This data describes a binding interaction between two proteins.

Sequence of the first protein:
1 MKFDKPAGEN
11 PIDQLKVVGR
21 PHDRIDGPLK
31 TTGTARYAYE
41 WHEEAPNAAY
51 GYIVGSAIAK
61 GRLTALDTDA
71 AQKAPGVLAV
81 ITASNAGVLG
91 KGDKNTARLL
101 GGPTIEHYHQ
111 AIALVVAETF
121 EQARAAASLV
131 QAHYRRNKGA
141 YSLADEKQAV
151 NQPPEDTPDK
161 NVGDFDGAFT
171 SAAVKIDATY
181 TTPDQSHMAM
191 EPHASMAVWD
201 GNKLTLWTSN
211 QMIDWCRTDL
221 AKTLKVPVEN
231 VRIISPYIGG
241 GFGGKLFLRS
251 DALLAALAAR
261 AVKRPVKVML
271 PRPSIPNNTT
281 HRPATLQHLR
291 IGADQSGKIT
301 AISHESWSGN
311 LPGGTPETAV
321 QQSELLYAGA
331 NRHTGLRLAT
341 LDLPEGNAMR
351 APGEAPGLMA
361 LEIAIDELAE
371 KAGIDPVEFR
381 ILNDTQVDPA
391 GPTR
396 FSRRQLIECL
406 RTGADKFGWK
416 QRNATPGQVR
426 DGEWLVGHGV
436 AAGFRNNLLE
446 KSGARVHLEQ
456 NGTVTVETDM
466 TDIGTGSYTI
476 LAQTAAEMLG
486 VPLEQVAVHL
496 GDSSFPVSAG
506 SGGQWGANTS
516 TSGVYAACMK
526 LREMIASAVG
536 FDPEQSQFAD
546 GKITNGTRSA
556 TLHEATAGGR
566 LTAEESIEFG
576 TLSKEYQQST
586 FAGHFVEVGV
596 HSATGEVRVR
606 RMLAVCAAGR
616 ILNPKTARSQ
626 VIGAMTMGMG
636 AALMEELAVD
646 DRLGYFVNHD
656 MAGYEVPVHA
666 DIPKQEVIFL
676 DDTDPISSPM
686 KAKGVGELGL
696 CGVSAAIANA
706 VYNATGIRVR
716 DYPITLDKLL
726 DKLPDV

Residue-level contacts at the interface:
Residue V731 in the first protein is in contact with residue A308 in the second protein (closest heavy-atom distance 3.9 Å).
Residue Y108 in the first protein is in contact with residue Q127 in the second protein (closest heavy-atom distance 3.1 Å).
Residue E660 in the first protein contacts residue D233 in the second protein (closest heavy-atom distance 3.7 Å).
Residue H596 in the first protein contacts residue S309 in the second protein (closest heavy-atom distance 3.9 Å).
Residue A665 in the first protein interacts with residue A235 in the second protein (closest heavy-atom distance 3.7 Å).
Residue T720 in the first protein is in contact with residue D233 in the second protein (closest heavy-atom distance 3.7 Å).
Residue T599 in the first protein contacts residue T306 in the second protein (closest heavy-atom distance 3.6 Å).
Residue V663 in the first protein interacts with residue R234 in the second protein (closest heavy-atom distance 3.5 Å).
Residue V652 in the first protein interacts with residue P120 in the second protein (closest heavy-atom distance 3.5 Å).
Residue S597 in the first protein contacts residue R305 in the second protein (closest heavy-atom distance 2.7 Å).
Residue T599 in the first protein is in contact with residue L302 in the second protein (closest heavy-atom distance 3.7 Å).
Residue L721 in the first protein contacts residue V231 in the second protein (closest heavy-atom distance 3.5 Å).
Residue T599 in the first protein contacts residue V231 in the second protein (closest heavy-atom distance 3.8 Å).
Residue A125 in the first protein is in contact with residue M1 in the second protein (closest heavy-atom distance 3.5 Å).
Residue Y650 in the first protein contacts residue Q127 in the second protein (closest heavy-atom distance 3.3 Å).
Residue E601 in the first protein is in contact with residue K230 in the second protein (closest heavy-atom distance 3.8 Å).
Residue A643 in the first protein is in contact with residue F144 in the second protein (closest heavy-atom distance 4.0 Å).
Residue T720 in the first protein interacts with residue R146 in the second protein (closest heavy-atom distance 3.6 Å).
Residue R124 in the first protein interacts with residue K39 in the second protein (closest heavy-atom distance 3.8 Å).
Residue R647 in the first protein contacts residue G143 in the second protein (closest heavy-atom distance 3.5 Å).
Residue A598 in the first protein interacts with residue S309 in the second protein (closest heavy-atom distance 3.7 Å).
Residue L728 in the first protein interacts with residue R305 in the second protein (closest heavy-atom distance 3.5 Å).
Residue R603 in the first protein interacts with residue D233 in the second protein (closest heavy-atom distance 2.9 Å).
Residue Y650 in the first protein is in contact with residue D124 in the second protein (closest heavy-atom distance 3.6 Å).
Residue H654 in the first protein interacts with residue D124 in the second protein (closest heavy-atom distance 2.8 Å).
Residue D722 in the first protein contacts residue R146 in the second protein (closest heavy-atom distance 3.0 Å).
Residue D722 in the first protein interacts with residue F298 in the second protein (closest heavy-atom distance 3.5 Å).
Residue D645 in the first protein interacts with residue Y121 in the second protein (closest heavy-atom distance 2.6 Å).
Residue E428 in the first protein contacts residue S309 in the second protein (closest heavy-atom distance 2.6 Å).
Residue R124 in the first protein is in contact with residue M1 in the second protein (closest heavy-atom distance 3.5 Å).
Residue R647 in the first protein contacts residue A139 in the second protein (closest heavy-atom distance 2.8 Å).
Residue E601 in the first protein is in contact with residue R232 in the second protein (closest heavy-atom distance 3.1 Å).
Residue R647 in the first protein is in contact with residue E142 in the second protein (closest heavy-atom distance 3.4 Å).
Residue R603 in the first protein contacts residue R234 in the second protein (closest heavy-atom distance 3.6 Å).
Residue L725 in the first protein contacts residue L301 in the second protein (closest heavy-atom distance 3.9 Å).
Residue P729 in the first protein interacts with residue R305 in the second protein (closest heavy-atom distance 2.6 Å).
Residue D666 in the first protein interacts with residue A235 in the second protein (closest heavy-atom distance 2.9 Å).
Residue A665 in the first protein interacts with residue S236 in the second protein (closest heavy-atom distance 3.7 Å).
Residue V652 in the first protein is in contact with residue Y121 in the second protein (closest heavy-atom distance 3.6 Å).
Residue M639 in the first protein is in contact with residue R234 in the second protein (closest heavy-atom distance 3.7 Å).
Residue A598 in the first protein contacts residue R305 in the second protein (closest heavy-atom distance 2.7 Å).
Residue V663 in the first protein contacts residue S236 in the second protein (closest heavy-atom distance 3.6 Å).
Residue D666 in the first protein is in contact with residue R234 in the second protein (closest heavy-atom distance 3.6 Å).
Residue L725 in the first protein interacts with residue R305 in the second protein (closest heavy-atom distance 3.8 Å).
Residue V661 in the first protein is in contact with residue R234 in the second protein (closest heavy-atom distance 2.8 Å).
Residue D645 in the first protein is in contact with residue G143 in the second protein (closest heavy-atom distance 4.0 Å).
Residue V731 in the first protein contacts residue R305 in the second protein (closest heavy-atom distance 3.7 Å).
Residue L648 in the first protein is in contact with residue Q127 in the second protein (closest heavy-atom distance 3.4 Å).
Residue S128 in the first protein interacts with residue E41 in the second protein (closest heavy-atom distance 3.0 Å).
Residue Y108 in the first protein interacts with residue D124 in the second protein (closest heavy-atom distance 2.5 Å).
Residue R603 in the first protein is in contact with residue R232 in the second protein (closest heavy-atom distance 3.1 Å).
Residue A57 in the first protein is in contact with residue N126 in the second protein (closest heavy-atom distance 3.2 Å).
Residue E660 in the first protein interacts with residue R234 in the second protein (closest heavy-atom distance 3.8 Å).
Residue Y650 in the first protein is in contact with residue Y121 in the second protein (closest heavy-atom distance 3.3 Å).
Residue R603 in the first protein is in contact with residue A235 in the second protein (closest heavy-atom distance 3.7 Å).
Residue Y108 in the first protein is in contact with residue N126 in the second protein (closest heavy-atom distance 3.8 Å).
Residue L725 in the first protein contacts residue L302 in the second protein (closest heavy-atom distance 3.6 Å).
Residue L725 in the first protein contacts residue F298 in the second protein (closest heavy-atom distance 3.8 Å).
Residue E601 in the first protein is in contact with residue V231 in the second protein (closest heavy-atom distance 3.4 Å).
Residue L721 in the first protein interacts with residue L241 in the second protein (closest heavy-atom distance 3.7 Å).

Sequence of the second protein:
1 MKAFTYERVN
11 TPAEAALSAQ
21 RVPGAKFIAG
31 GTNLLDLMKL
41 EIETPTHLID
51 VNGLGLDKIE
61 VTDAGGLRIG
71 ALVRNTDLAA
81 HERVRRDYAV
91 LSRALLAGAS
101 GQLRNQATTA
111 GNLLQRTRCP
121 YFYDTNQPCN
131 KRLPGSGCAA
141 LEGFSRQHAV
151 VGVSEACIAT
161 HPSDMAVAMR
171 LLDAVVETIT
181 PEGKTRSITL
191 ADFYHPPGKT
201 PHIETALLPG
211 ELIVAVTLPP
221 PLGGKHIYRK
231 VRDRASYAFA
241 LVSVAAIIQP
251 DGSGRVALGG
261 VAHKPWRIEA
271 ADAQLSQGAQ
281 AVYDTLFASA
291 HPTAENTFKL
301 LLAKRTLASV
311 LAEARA